These two protein chains interact to form a complex.

Sequence of protein 1:
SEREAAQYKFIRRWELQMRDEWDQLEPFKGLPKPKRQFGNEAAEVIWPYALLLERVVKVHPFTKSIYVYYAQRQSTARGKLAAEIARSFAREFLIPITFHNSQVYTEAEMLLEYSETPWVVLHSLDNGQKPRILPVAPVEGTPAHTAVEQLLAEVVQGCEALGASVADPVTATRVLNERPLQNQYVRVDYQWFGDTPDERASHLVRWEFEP

Contacts between the two chains:
Residue H518 in protein 2 interacts with residue R236 in protein 1 (closest heavy-atom distance 4.4 Å).
Residue V508 in protein 2 is in contact with residue R236 in protein 1 (closest heavy-atom distance 3.8 Å).
Residue R470 in protein 2 contacts residue R236 in protein 1 (closest heavy-atom distance 4.2 Å).
Residue E511 in protein 2 contacts residue V232 in protein 1 (closest heavy-atom distance 4.8 Å).
Residue T469 in protein 2 is in contact with residue N239 in protein 1 (closest heavy-atom distance 4.9 Å).
Residue N468 in protein 2 contacts residue V232 in protein 1 (closest heavy-atom distance 3.2 Å).
Residue Q521 in protein 2 contacts residue E240 in protein 1 (closest heavy-atom distance 3.1 Å).
Residue R470 in protein 2 is in contact with residue E240 in protein 1 (closest heavy-atom distance 3.5 Å).

Sequence of protein 2:
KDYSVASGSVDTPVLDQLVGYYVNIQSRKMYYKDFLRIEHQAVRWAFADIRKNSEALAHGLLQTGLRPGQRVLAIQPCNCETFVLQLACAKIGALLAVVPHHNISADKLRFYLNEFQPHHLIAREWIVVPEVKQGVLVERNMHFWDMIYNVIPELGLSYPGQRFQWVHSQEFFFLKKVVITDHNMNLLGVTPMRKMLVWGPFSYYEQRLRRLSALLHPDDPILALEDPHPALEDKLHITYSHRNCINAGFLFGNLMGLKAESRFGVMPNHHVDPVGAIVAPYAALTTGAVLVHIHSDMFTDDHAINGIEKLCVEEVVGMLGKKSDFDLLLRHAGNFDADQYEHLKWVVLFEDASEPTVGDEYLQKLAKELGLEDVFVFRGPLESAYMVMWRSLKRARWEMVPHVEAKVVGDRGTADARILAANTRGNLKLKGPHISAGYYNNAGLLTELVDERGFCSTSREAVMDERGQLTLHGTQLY